Sequence of the second protein:
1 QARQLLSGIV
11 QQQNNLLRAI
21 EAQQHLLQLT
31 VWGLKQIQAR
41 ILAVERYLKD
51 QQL

Residue-level contacts at the interface:
Residue R40 in the first protein is in contact with residue L42 in the second protein (closest heavy-atom distance 3.7 Å).
Residue R40 in the first protein contacts residue I41 in the second protein (closest heavy-atom distance 3.9 Å).
Residue T30 in the first protein contacts residue V31 in the second protein (closest heavy-atom distance 3.9 Å).
Residue A19 in the first protein is in contact with residue I20 in the second protein (closest heavy-atom distance 4.3 Å).
Residue I37 in the first protein is in contact with residue I37 in the second protein (closest heavy-atom distance 3.8 Å).
Residue V44 in the first protein is in contact with residue E45 in the second protein (closest heavy-atom distance 4.2 Å).
Residue T30 in the first protein is in contact with residue L27 in the second protein (closest heavy-atom distance 4.7 Å).
Residue V44 in the first protein contacts residue I41 in the second protein (closest heavy-atom distance 4.6 Å).
Residue I37 in the first protein contacts residue L34 in the second protein (closest heavy-atom distance 4.1 Å).
Residue V44 in the first protein is in contact with residue V44 in the second protein (closest heavy-atom distance 3.8 Å).
Residue G33 in the first protein is in contact with residue Q38 in the second protein (closest heavy-atom distance 4.9 Å).
Residue L26 in the first protein interacts with residue L27 in the second protein (closest heavy-atom distance 3.8 Å).
Residue I37 in the first protein contacts residue Q38 in the second protein (closest heavy-atom distance 3.5 Å).
Residue I20 in the first protein contacts residue Q23 in the second protein (closest heavy-atom distance 4.6 Å).
Residue L29 in the first protein interacts with residue L34 in the second protein (closest heavy-atom distance 4.9 Å).
Residue I9 in the first protein is in contact with residue V10 in the second protein (closest heavy-atom distance 3.7 Å).
Residue L26 in the first protein contacts residue Q28 in the second protein (closest heavy-atom distance 3.8 Å).
Residue G8 in the first protein contacts residue Q13 in the second protein (closest heavy-atom distance 4.6 Å).
Residue Q23 in the first protein contacts residue I20 in the second protein (closest heavy-atom distance 3.0 Å).
Residue Y47 in the first protein interacts with residue Q52 in the second protein (closest heavy-atom distance 4.5 Å).
Residue L16 in the first protein interacts with residue L17 in the second protein (closest heavy-atom distance 3.8 Å).
Residue Q23 in the first protein contacts residue Q23 in the second protein (closest heavy-atom distance 4.1 Å).
Residue Q13 in the first protein contacts residue Q13 in the second protein (closest heavy-atom distance 3.5 Å).
Residue Q23 in the first protein interacts with residue Q24 in the second protein (closest heavy-atom distance 3.1 Å).
Residue R40 in the first protein contacts residue Q38 in the second protein (closest heavy-atom distance 4.6 Å).
Residue L5 in the first protein interacts with residue V10 in the second protein (closest heavy-atom distance 4.5 Å).
Residue Y47 in the first protein interacts with residue L48 in the second protein (closest heavy-atom distance 4.1 Å).
Residue Q23 in the first protein contacts residue L27 in the second protein (closest heavy-atom distance 3.8 Å).
Residue L5 in the first protein contacts residue L6 in the second protein (closest heavy-atom distance 4.2 Å).
Residue T30 in the first protein is in contact with residue T30 in the second protein (closest heavy-atom distance 3.8 Å).
Residue L27 in the first protein contacts residue L27 in the second protein (closest heavy-atom distance 3.7 Å).
Residue L34 in the first protein is in contact with residue L34 in the second protein (closest heavy-atom distance 3.9 Å).
Residue V44 in the first protein contacts residue L48 in the second protein (closest heavy-atom distance 3.9 Å).
Residue L16 in the first protein is in contact with residue L16 in the second protein (closest heavy-atom distance 3.9 Å).
Residue R40 in the first protein interacts with residue E45 in the second protein (closest heavy-atom distance 2.6 Å).
Residue I41 in the first protein is in contact with residue I41 in the second protein (closest heavy-atom distance 3.7 Å).
Residue Q12 in the first protein interacts with residue Q13 in the second protein (closest heavy-atom distance 3.5 Å).
Residue Q12 in the first protein is in contact with residue L17 in the second protein (closest heavy-atom distance 4.0 Å).
Residue L26 in the first protein interacts with residue V31 in the second protein (closest heavy-atom distance 4.2 Å).
Residue T30 in the first protein contacts residue L34 in the second protein (closest heavy-atom distance 3.7 Å).
Residue I9 in the first protein is in contact with residue L6 in the second protein (closest heavy-atom distance 3.6 Å).
Residue L6 in the first protein is in contact with residue L6 in the second protein (closest heavy-atom distance 3.9 Å).
Residue G33 in the first protein contacts residue L34 in the second protein (closest heavy-atom distance 3.8 Å).
Residue I9 in the first protein interacts with residue I9 in the second protein (closest heavy-atom distance 3.9 Å).
Residue L34 in the first protein interacts with residue I37 in the second protein (closest heavy-atom distance 4.8 Å).
Residue L27 in the first protein contacts residue T30 in the second protein (closest heavy-atom distance 4.3 Å).
Residue L48 in the first protein is in contact with residue L48 in the second protein (closest heavy-atom distance 3.9 Å).
Residue L16 in the first protein is in contact with residue Q13 in the second protein (closest heavy-atom distance 3.9 Å).
Residue L16 in the first protein is in contact with residue I20 in the second protein (closest heavy-atom distance 3.9 Å).
Residue I20 in the first protein is in contact with residue I20 in the second protein (closest heavy-atom distance 4.7 Å).
Residue I37 in the first protein contacts residue I41 in the second protein (closest heavy-atom distance 3.2 Å).
Residue I9 in the first protein contacts residue Q13 in the second protein (closest heavy-atom distance 3.1 Å).

Sequence of the first protein:
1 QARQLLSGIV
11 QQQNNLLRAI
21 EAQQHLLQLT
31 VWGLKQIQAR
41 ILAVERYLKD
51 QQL

These two protein chains interact to form a complex.